Interface contacts:
Residue I141 in chain B contacts residue M135 in chain A (closest heavy-atom distance 4.3 Å).
Residue E222 in chain B interacts with residue W133 in chain A (closest heavy-atom distance 3.5 Å).
Residue I244 in chain B interacts with residue R134 in chain A (closest heavy-atom distance 3.5 Å).
Residue K31 in chain B interacts with residue I25 in chain A (closest heavy-atom distance 3.8 Å).
Residue T36 in chain B is in contact with residue L142 in chain A (closest heavy-atom distance 4.5 Å).
Residue P27 in chain B interacts with residue F138 in chain A (closest heavy-atom distance 3.4 Å).
Residue T223 in chain B contacts residue Y129 in chain A (closest heavy-atom distance 4.4 Å).
Residue D39 in chain B is in contact with residue T54 in chain A (closest heavy-atom distance 4.8 Å).
Residue T36 in chain B contacts residue W140 in chain A (closest heavy-atom distance 4.5 Å).
Residue L26 in chain B interacts with residue Y130 in chain A (closest heavy-atom distance 3.4 Å).
Residue T36 in chain B is in contact with residue R124 in chain A (closest heavy-atom distance 3.5 Å).
Residue T223 in chain B is in contact with residue P131 in chain A (closest heavy-atom distance 3.5 Å).
Residue D307 in chain B is in contact with residue R134 in chain A (closest heavy-atom distance 3.8 Å).
Residue F140 in chain B is in contact with residue W133 in chain A (closest heavy-atom distance 3.6 Å).
Residue G37 in chain B is in contact with residue E126 in chain A (closest heavy-atom distance 4.7 Å).
Residue N137 in chain B interacts with residue W133 in chain A (closest heavy-atom distance 3.7 Å).
Residue P144 in chain B interacts with residue Y132 in chain A (closest heavy-atom distance 3.4 Å).
Residue E222 in chain B contacts residue R134 in chain A (closest heavy-atom distance 2.8 Å).
Residue F303 in chain B interacts with residue R134 in chain A (closest heavy-atom distance 4.2 Å).
Residue R98 in chain B interacts with residue Y130 in chain A (closest heavy-atom distance 4.3 Å).
Residue S226 in chain B interacts with residue Y136 in chain A (closest heavy-atom distance 4.2 Å).
Residue P237 in chain B interacts with residue Y136 in chain A (closest heavy-atom distance 3.8 Å).
Residue L227 in chain B is in contact with residue Y139 in chain A (closest heavy-atom distance 3.8 Å).
Residue T36 in chain B interacts with residue T54 in chain A (closest heavy-atom distance 4.2 Å).
Residue I23 in chain B interacts with residue Y130 in chain A (closest heavy-atom distance 3.5 Å).
Residue G139 in chain B contacts residue Y132 in chain A (closest heavy-atom distance 4.5 Å).
Residue P144 in chain B is in contact with residue M135 in chain A (closest heavy-atom distance 4.6 Å).
Residue I240 in chain B is in contact with residue R134 in chain A (closest heavy-atom distance 4.6 Å).
Residue L26 in chain B contacts residue F138 in chain A (closest heavy-atom distance 3.4 Å).
Residue G34 in chain B interacts with residue L142 in chain A (closest heavy-atom distance 4.5 Å).
Residue G37 in chain B is in contact with residue W140 in chain A (closest heavy-atom distance 3.4 Å).
Residue V44 in chain B contacts residue Y130 in chain A (closest heavy-atom distance 3.3 Å).
Residue F140 in chain B is in contact with residue Y132 in chain A (closest heavy-atom distance 2.3 Å).
Residue I23 in chain B contacts residue Y132 in chain A (closest heavy-atom distance 3.8 Å).
Residue I141 in chain B interacts with residue W133 in chain A (closest heavy-atom distance 3.4 Å).
Residue G143 in chain B interacts with residue Y132 in chain A (closest heavy-atom distance 4.8 Å).
Residue D32 in chain B interacts with residue E24 in chain A (closest heavy-atom distance 3.4 Å).
Residue S226 in chain B contacts residue M135 in chain A (closest heavy-atom distance 2.9 Å).
Residue S38 in chain B is in contact with residue S57 in chain A (closest heavy-atom distance 3.2 Å).
Residue I244 in chain B interacts with residue M135 in chain A (closest heavy-atom distance 3.4 Å).
Residue T223 in chain B is in contact with residue R134 in chain A (closest heavy-atom distance 4.3 Å).
Residue I19 in chain B is in contact with residue Y132 in chain A (closest heavy-atom distance 4.7 Å).
Residue D32 in chain B interacts with residue I25 in chain A (closest heavy-atom distance 3.5 Å).
Residue T36 in chain B is in contact with residue S57 in chain A (closest heavy-atom distance 3.5 Å).
Residue K31 in chain B is in contact with residue S26 in chain A (closest heavy-atom distance 2.8 Å).
Residue I23 in chain B contacts residue G137 in chain A (closest heavy-atom distance 4.2 Å).
Residue G20 in chain B is in contact with residue Y132 in chain A (closest heavy-atom distance 3.7 Å).
Residue Y225 in chain B contacts residue R134 in chain A (closest heavy-atom distance 4.2 Å).
Residue F140 in chain B interacts with residue M135 in chain A (closest heavy-atom distance 4.7 Å).
Residue L30 in chain B interacts with residue F138 in chain A (closest heavy-atom distance 4.3 Å).
Residue L227 in chain B interacts with residue Y129 in chain A (closest heavy-atom distance 3.6 Å).
Residue L30 in chain B is in contact with residue W140 in chain A (closest heavy-atom distance 4.5 Å).
Residue L40 in chain B is in contact with residue W140 in chain A (closest heavy-atom distance 4.2 Å).
Residue S226 in chain B is in contact with residue Y129 in chain A (closest heavy-atom distance 2.5 Å).
Residue N137 in chain B is in contact with residue R134 in chain A (closest heavy-atom distance 4.7 Å).
Residue I23 in chain B interacts with residue F138 in chain A (closest heavy-atom distance 3.2 Å).
Residue I240 in chain B contacts residue Y136 in chain A (closest heavy-atom distance 4.6 Å).
Residue L40 in chain B interacts with residue Y130 in chain A (closest heavy-atom distance 4.7 Å).
Residue K31 in chain B is in contact with residue E24 in chain A (closest heavy-atom distance 4.2 Å).
Residue I141 in chain B contacts residue Y132 in chain A (closest heavy-atom distance 4.4 Å).

Sequence of chain A:
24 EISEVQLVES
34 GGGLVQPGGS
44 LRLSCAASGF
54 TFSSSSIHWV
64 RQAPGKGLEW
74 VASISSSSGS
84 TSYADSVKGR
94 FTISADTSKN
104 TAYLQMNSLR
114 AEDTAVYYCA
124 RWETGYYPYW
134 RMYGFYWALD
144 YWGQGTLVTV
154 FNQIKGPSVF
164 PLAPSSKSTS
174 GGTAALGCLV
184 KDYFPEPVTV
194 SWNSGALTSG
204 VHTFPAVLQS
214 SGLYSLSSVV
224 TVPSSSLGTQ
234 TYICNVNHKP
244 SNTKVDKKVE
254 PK

Sequence of chain B:
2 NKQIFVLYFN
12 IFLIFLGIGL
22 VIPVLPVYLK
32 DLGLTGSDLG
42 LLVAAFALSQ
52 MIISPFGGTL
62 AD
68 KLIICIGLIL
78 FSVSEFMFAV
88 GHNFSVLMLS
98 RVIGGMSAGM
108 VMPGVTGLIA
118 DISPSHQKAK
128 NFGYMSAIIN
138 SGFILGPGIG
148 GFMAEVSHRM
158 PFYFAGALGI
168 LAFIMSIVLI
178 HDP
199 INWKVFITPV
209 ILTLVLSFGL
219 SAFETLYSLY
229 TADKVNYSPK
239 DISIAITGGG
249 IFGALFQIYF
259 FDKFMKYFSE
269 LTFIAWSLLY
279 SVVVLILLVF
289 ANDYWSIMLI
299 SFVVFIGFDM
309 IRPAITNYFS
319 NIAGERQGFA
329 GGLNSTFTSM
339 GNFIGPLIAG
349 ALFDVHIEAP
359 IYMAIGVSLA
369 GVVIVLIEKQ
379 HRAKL

These two protein chains interact to form a complex.